The following describes two proteins that form a bound complex.

Sequence of protein 2:
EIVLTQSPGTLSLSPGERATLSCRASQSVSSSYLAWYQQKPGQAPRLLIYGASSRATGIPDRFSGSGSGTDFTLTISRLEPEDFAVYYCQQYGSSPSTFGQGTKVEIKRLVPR

Residue-level contacts at the interface:
Residue F115 in protein 1 is in contact with residue Y92 in protein 2 (closest heavy-atom distance 3.4 Å).
Residue N113 in protein 1 is in contact with residue G93 in protein 2 (closest heavy-atom distance 3.1 Å).
Residue D116 in protein 1 is in contact with residue Y33 in protein 2 (closest heavy-atom distance 2.3 Å).
Residue N113 in protein 1 is in contact with residue S94 in protein 2 (closest heavy-atom distance 3.3 Å).
Residue F115 in protein 1 contacts residue S97 in protein 2 (closest heavy-atom distance 3.5 Å).
Residue G112 in protein 1 interacts with residue S94 in protein 2 (closest heavy-atom distance 4.3 Å).
Residue F115 in protein 1 is in contact with residue P96 in protein 2 (closest heavy-atom distance 4.6 Å).
Residue N113 in protein 1 interacts with residue S95 in protein 2 (closest heavy-atom distance 4.3 Å).
Residue W114 in protein 1 interacts with residue S95 in protein 2 (closest heavy-atom distance 4.2 Å).
Residue N113 in protein 1 is in contact with residue Y33 in protein 2 (closest heavy-atom distance 3.4 Å).
Residue N113 in protein 1 is in contact with residue Y92 in protein 2 (closest heavy-atom distance 3.1 Å).
Residue F115 in protein 1 is in contact with residue S95 in protein 2 (closest heavy-atom distance 4.2 Å).
Residue F115 in protein 1 contacts residue S94 in protein 2 (closest heavy-atom distance 3.7 Å).
Residue F115 in protein 1 interacts with residue G93 in protein 2 (closest heavy-atom distance 4.9 Å).

Sequence of protein 1:
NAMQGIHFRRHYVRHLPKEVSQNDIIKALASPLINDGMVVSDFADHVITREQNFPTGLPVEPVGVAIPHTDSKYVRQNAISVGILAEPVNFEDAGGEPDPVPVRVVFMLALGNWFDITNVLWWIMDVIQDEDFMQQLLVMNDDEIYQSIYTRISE